These two protein chains interact to form a complex.

Sequence of chain B:
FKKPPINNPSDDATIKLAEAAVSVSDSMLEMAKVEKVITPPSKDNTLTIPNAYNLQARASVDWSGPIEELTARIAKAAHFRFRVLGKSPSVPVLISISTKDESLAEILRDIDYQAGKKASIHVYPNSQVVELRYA

Residue-level contacts at the interface:
Residue K57 in chain A is in contact with residue S84 in chain B (closest heavy-atom distance 3.2 Å).
Residue I62 in chain A interacts with residue R97 in chain B (closest heavy-atom distance 4.5 Å).
Residue K57 in chain A contacts residue K124 in chain B (closest heavy-atom distance 4.3 Å).

Sequence of chain A:
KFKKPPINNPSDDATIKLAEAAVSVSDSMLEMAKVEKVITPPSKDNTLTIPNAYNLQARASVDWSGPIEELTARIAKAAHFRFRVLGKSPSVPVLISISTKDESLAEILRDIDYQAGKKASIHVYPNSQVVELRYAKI